Sequence of the first protein:
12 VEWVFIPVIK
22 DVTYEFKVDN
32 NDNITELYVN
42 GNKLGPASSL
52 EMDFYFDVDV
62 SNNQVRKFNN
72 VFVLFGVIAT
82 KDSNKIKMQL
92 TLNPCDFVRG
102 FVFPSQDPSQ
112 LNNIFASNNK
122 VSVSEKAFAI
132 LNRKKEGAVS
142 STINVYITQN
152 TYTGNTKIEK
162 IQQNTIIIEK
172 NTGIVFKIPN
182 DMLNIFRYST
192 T

Sequence of the second protein:
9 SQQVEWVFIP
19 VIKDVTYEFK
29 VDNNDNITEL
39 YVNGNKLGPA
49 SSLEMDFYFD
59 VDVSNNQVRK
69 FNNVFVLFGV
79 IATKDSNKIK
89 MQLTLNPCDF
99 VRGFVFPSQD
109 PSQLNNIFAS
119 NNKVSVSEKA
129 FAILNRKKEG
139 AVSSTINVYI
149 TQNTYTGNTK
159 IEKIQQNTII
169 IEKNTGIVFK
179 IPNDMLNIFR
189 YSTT

Residue-level contacts at the interface:
Residue A128 in the second protein contacts residue L93 in the first protein (closest heavy-atom distance 3.6 Å).
Residue S125 in the second protein is in contact with residue T92 in the first protein (closest heavy-atom distance 4.7 Å).
Residue Q150 in the second protein contacts residue Q150 in the first protein (closest heavy-atom distance 4.5 Å).
Residue V78 in the second protein is in contact with residue L93 in the first protein (closest heavy-atom distance 4.1 Å).
Residue T154 in the second protein contacts residue S123 in the first protein (closest heavy-atom distance 3.2 Å).
Residue L91 in the second protein interacts with residue L91 in the first protein (closest heavy-atom distance 4.0 Å).
Residue S125 in the second protein is in contact with residue T154 in the first protein (closest heavy-atom distance 3.7 Å).
Residue T154 in the second protein contacts residue V124 in the first protein (closest heavy-atom distance 4.0 Å).
Residue L75 in the second protein contacts residue L93 in the first protein (closest heavy-atom distance 4.2 Å).
Residue K127 in the second protein is in contact with residue N156 in the first protein (closest heavy-atom distance 2.8 Å).
Residue L93 in the second protein interacts with residue V124 in the first protein (closest heavy-atom distance 4.2 Å).
Residue L93 in the second protein is in contact with residue L91 in the first protein (closest heavy-atom distance 3.6 Å).
Residue Q150 in the second protein is in contact with residue V122 in the first protein (closest heavy-atom distance 4.5 Å).
Residue V124 in the second protein interacts with residue L93 in the first protein (closest heavy-atom distance 3.9 Å).
Residue T154 in the second protein interacts with residue T143 in the first protein (closest heavy-atom distance 3.8 Å).
Residue N156 in the second protein interacts with residue K127 in the first protein (closest heavy-atom distance 3.0 Å).
Residue V124 in the second protein is in contact with residue T154 in the first protein (closest heavy-atom distance 4.2 Å).
Residue S123 in the second protein interacts with residue T152 in the first protein (closest heavy-atom distance 2.7 Å).
Residue V122 in the second protein is in contact with residue T152 in the first protein (closest heavy-atom distance 4.3 Å).
Residue V124 in the second protein is in contact with residue T92 in the first protein (closest heavy-atom distance 3.6 Å).
Residue N94 in the second protein is in contact with residue A128 in the first protein (closest heavy-atom distance 3.7 Å).
Residue L93 in the second protein interacts with residue G77 in the first protein (closest heavy-atom distance 4.3 Å).
Residue S123 in the second protein interacts with residue T154 in the first protein (closest heavy-atom distance 3.4 Å).
Residue N94 in the second protein is in contact with residue K127 in the first protein (closest heavy-atom distance 3.9 Å).
Residue L91 in the second protein is in contact with residue L93 in the first protein (closest heavy-atom distance 3.5 Å).
Residue F76 in the second protein interacts with residue L93 in the first protein (closest heavy-atom distance 3.6 Å).
Residue T143 in the second protein is in contact with residue T154 in the first protein (closest heavy-atom distance 3.7 Å).
Residue T152 in the second protein contacts residue V124 in the first protein (closest heavy-atom distance 4.4 Å).
Residue T154 in the second protein is in contact with residue S125 in the first protein (closest heavy-atom distance 3.6 Å).
Residue P95 in the second protein contacts residue F76 in the first protein (closest heavy-atom distance 3.9 Å).
Residue T92 in the second protein contacts residue V124 in the first protein (closest heavy-atom distance 3.7 Å).
Residue A128 in the second protein is in contact with residue N94 in the first protein (closest heavy-atom distance 3.7 Å).
Residue V122 in the second protein is in contact with residue Q150 in the first protein (closest heavy-atom distance 4.8 Å).
Residue G77 in the second protein is in contact with residue L93 in the first protein (closest heavy-atom distance 4.5 Å).
Residue F76 in the second protein contacts residue P95 in the first protein (closest heavy-atom distance 3.8 Å).
Residue V124 in the second protein interacts with residue T152 in the first protein (closest heavy-atom distance 4.7 Å).
Residue L93 in the second protein contacts residue L93 in the first protein (closest heavy-atom distance 4.5 Å).
Residue T92 in the second protein contacts residue S125 in the first protein (closest heavy-atom distance 4.9 Å).
Residue A128 in the second protein contacts residue P95 in the first protein (closest heavy-atom distance 3.3 Å).
Residue T152 in the second protein interacts with residue S123 in the first protein (closest heavy-atom distance 2.8 Å).
Residue L93 in the second protein contacts residue V78 in the first protein (closest heavy-atom distance 4.2 Å).
Residue T92 in the second protein contacts residue A128 in the first protein (closest heavy-atom distance 3.7 Å).
Residue A128 in the second protein is in contact with residue T92 in the first protein (closest heavy-atom distance 3.8 Å).
Residue L93 in the second protein interacts with residue L75 in the first protein (closest heavy-atom distance 4.1 Å).
Residue P95 in the second protein contacts residue A128 in the first protein (closest heavy-atom distance 3.5 Å).
Residue K127 in the second protein contacts residue N94 in the first protein (closest heavy-atom distance 4.1 Å).
Residue L93 in the second protein is in contact with residue I148 in the first protein (closest heavy-atom distance 4.9 Å).
Residue T152 in the second protein interacts with residue V122 in the first protein (closest heavy-atom distance 4.0 Å).
Residue L93 in the second protein interacts with residue F76 in the first protein (closest heavy-atom distance 3.4 Å).
Residue L93 in the second protein is in contact with residue A128 in the first protein (closest heavy-atom distance 3.7 Å).
Residue I148 in the second protein contacts residue L93 in the first protein (closest heavy-atom distance 4.8 Å).

This data describes a binding interaction between two proteins.